These two protein chains interact to form a complex.

Interface contacts:
Residue D210 in protein 1 contacts residue W131 in protein 2 (closest heavy-atom distance 3.6 Å).
Residue L213 in protein 1 is in contact with residue W131 in protein 2 (closest heavy-atom distance 3.4 Å).
Residue W209 in protein 1 contacts residue W131 in protein 2 (closest heavy-atom distance 5.0 Å).
Residue L155 in protein 1 interacts with residue L297 in protein 2 (closest heavy-atom distance 4.2 Å).
Residue F161 in protein 1 contacts residue F295 in protein 2 (closest heavy-atom distance 3.2 Å).
Residue D210 in protein 1 contacts residue P141 in protein 2 (closest heavy-atom distance 3.8 Å).
Residue S214 in protein 1 is in contact with residue Y135 in protein 2 (closest heavy-atom distance 3.5 Å).
Residue D210 in protein 1 is in contact with residue Y135 in protein 2 (closest heavy-atom distance 4.8 Å).
Residue W154 in protein 1 contacts residue L297 in protein 2 (closest heavy-atom distance 3.7 Å).
Residue S214 in protein 1 is in contact with residue W131 in protein 2 (closest heavy-atom distance 4.2 Å).
Residue F161 in protein 1 contacts residue L297 in protein 2 (closest heavy-atom distance 4.4 Å).
Residue F151 in protein 1 is in contact with residue L297 in protein 2 (closest heavy-atom distance 4.8 Å).
Residue F151 in protein 1 contacts residue T292 in protein 2 (closest heavy-atom distance 4.1 Å).
Residue D210 in protein 1 is in contact with residue R140 in protein 2 (closest heavy-atom distance 3.7 Å).

Sequence of protein 1:
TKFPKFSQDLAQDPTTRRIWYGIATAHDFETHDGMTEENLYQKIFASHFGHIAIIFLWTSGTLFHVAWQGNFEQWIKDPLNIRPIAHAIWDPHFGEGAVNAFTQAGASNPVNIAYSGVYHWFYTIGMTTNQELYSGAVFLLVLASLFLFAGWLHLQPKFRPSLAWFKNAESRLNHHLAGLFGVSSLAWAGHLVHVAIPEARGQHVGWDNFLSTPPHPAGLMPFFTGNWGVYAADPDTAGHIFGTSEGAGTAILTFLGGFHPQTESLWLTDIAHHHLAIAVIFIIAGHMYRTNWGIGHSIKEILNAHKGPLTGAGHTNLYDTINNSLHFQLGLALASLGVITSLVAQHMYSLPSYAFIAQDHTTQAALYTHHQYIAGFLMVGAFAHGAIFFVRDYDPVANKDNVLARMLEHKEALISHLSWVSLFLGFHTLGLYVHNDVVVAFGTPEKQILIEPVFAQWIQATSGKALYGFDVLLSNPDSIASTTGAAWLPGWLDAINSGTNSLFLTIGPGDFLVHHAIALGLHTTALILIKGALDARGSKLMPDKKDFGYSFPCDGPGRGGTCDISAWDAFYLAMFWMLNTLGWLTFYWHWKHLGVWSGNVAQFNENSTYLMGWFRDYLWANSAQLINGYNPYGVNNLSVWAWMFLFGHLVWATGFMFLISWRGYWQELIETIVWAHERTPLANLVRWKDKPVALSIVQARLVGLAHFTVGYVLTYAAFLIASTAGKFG

Sequence of protein 2:
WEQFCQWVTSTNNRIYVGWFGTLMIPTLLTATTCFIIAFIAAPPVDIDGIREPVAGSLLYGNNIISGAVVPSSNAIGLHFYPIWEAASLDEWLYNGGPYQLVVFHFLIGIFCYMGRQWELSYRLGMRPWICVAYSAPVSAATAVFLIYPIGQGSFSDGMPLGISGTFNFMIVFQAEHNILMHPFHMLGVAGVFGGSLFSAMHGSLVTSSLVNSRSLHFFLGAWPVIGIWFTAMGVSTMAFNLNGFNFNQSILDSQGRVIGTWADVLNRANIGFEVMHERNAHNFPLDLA